Residue-level contacts at the interface:
Residue V61 in protein 2 contacts residue R15 in protein 1 (closest heavy-atom distance 3.1 Å).
Residue A74 in protein 2 contacts residue M8 in protein 1 (closest heavy-atom distance 3.5 Å).
Residue V57 in protein 2 interacts with residue V18 in protein 1 (closest heavy-atom distance 3.5 Å).
Residue I62 in protein 2 contacts residue R15 in protein 1 (closest heavy-atom distance 3.3 Å).
Residue F66 in protein 2 interacts with residue M8 in protein 1 (closest heavy-atom distance 3.2 Å).
Residue S46 in protein 2 contacts residue H20 in protein 1 (closest heavy-atom distance 3.1 Å).
Residue P79 in protein 2 interacts with residue L9 in protein 1 (closest heavy-atom distance 3.4 Å).
Residue A12 in protein 2 contacts residue L13 in protein 1 (closest heavy-atom distance 3.6 Å).
Residue A12 in protein 2 is in contact with residue Q10 in protein 1 (closest heavy-atom distance 2.8 Å).
Residue D71 in protein 2 interacts with residue R6 in protein 1 (closest heavy-atom distance 2.7 Å).
Residue I44 in protein 2 interacts with residue T19 in protein 1 (closest heavy-atom distance 3.6 Å).
Residue N88 in protein 2 is in contact with residue V16 in protein 1 (closest heavy-atom distance 3.3 Å).
Residue S65 in protein 2 is in contact with residue Q10 in protein 1 (closest heavy-atom distance 2.8 Å).
Residue I60 in protein 2 interacts with residue V16 in protein 1 (closest heavy-atom distance 3.6 Å).
Residue V67 in protein 2 is in contact with residue T7 in protein 1 (closest heavy-atom distance 3.5 Å).
Residue I45 in protein 2 interacts with residue K17 in protein 1 (closest heavy-atom distance 3.5 Å).
Residue M69 in protein 2 is in contact with residue I5 in protein 1 (closest heavy-atom distance 3.6 Å).
Residue A82 in protein 2 contacts residue H14 in protein 1 (closest heavy-atom distance 2.8 Å).
Residue I62 in protein 2 contacts residue L13 in protein 1 (closest heavy-atom distance 3.4 Å).
Residue V61 in protein 2 interacts with residue V16 in protein 1 (closest heavy-atom distance 2.9 Å).
Residue F66 in protein 2 is in contact with residue L9 in protein 1 (closest heavy-atom distance 3.5 Å).
Residue T68 in protein 2 contacts residue R6 in protein 1 (closest heavy-atom distance 3.0 Å).
Residue N48 in protein 2 contacts residue D22 in protein 1 (closest heavy-atom distance 3.4 Å).
Residue G13 in protein 2 interacts with residue Q10 in protein 1 (closest heavy-atom distance 3.3 Å).
Residue N80 in protein 2 interacts with residue G11 in protein 1 (closest heavy-atom distance 2.9 Å).
Residue P79 in protein 2 is in contact with residue Q10 in protein 1 (closest heavy-atom distance 3.4 Å).
Residue V47 in protein 2 is in contact with residue A21 in protein 1 (closest heavy-atom distance 3.2 Å).
Residue D59 in protein 2 interacts with residue V18 in protein 1 (closest heavy-atom distance 2.9 Å).
Residue V47 in protein 2 interacts with residue H20 in protein 1 (closest heavy-atom distance 2.9 Å).
Residue G58 in protein 2 interacts with residue V18 in protein 1 (closest heavy-atom distance 2.9 Å).
Residue I45 in protein 2 is in contact with residue T19 in protein 1 (closest heavy-atom distance 2.8 Å).
Residue V67 in protein 2 contacts residue M8 in protein 1 (closest heavy-atom distance 2.8 Å).
Residue S56 in protein 2 is in contact with residue V18 in protein 1 (closest heavy-atom distance 3.4 Å).
Residue F8 in protein 2 is in contact with residue L13 in protein 1 (closest heavy-atom distance 3.5 Å).
Residue I45 in protein 2 contacts residue V16 in protein 1 (closest heavy-atom distance 3.3 Å).
Residue N48 in protein 2 is in contact with residue Y25 in protein 1 (closest heavy-atom distance 3.5 Å).
Residue R43 in protein 2 is in contact with residue T19 in protein 1 (closest heavy-atom distance 3.6 Å).
Residue G49 in protein 2 contacts residue L23 in protein 1 (closest heavy-atom distance 3.3 Å).
Residue F84 in protein 2 interacts with residue H14 in protein 1 (closest heavy-atom distance 3.2 Å).
Residue V47 in protein 2 interacts with residue D22 in protein 1 (closest heavy-atom distance 3.0 Å).
Residue A64 in protein 2 interacts with residue G11 in protein 1 (closest heavy-atom distance 3.5 Å).
Residue F84 in protein 2 is in contact with residue R15 in protein 1 (closest heavy-atom distance 3.6 Å).
Residue A82 in protein 2 contacts residue K12 in protein 1 (closest heavy-atom distance 3.0 Å).
Residue M69 in protein 2 contacts residue R6 in protein 1 (closest heavy-atom distance 2.8 Å).
Residue I63 in protein 2 contacts residue L13 in protein 1 (closest heavy-atom distance 2.8 Å).
Residue N80 in protein 2 contacts residue K12 in protein 1 (closest heavy-atom distance 2.9 Å).
Residue V67 in protein 2 interacts with residue Q10 in protein 1 (closest heavy-atom distance 3.6 Å).
Residue T68 in protein 2 contacts residue I5 in protein 1 (closest heavy-atom distance 3.5 Å).
Residue I63 in protein 2 contacts residue K12 in protein 1 (closest heavy-atom distance 3.0 Å).
Residue W77 in protein 2 contacts residue L9 in protein 1 (closest heavy-atom distance 2.7 Å).
Residue I45 in protein 2 interacts with residue H20 in protein 1 (closest heavy-atom distance 3.3 Å).
Residue S65 in protein 2 interacts with residue G11 in protein 1 (closest heavy-atom distance 3.1 Å).
Residue D71 in protein 2 contacts residue M4 in protein 1 (closest heavy-atom distance 3.4 Å).
Residue G49 in protein 2 interacts with residue D22 in protein 1 (closest heavy-atom distance 2.9 Å).
Residue N88 in protein 2 contacts residue K17 in protein 1 (closest heavy-atom distance 2.8 Å).
Residue V81 in protein 2 contacts residue K12 in protein 1 (closest heavy-atom distance 3.5 Å).
Residue A12 in protein 2 interacts with residue G11 in protein 1 (closest heavy-atom distance 3.5 Å).
Residue D59 in protein 2 interacts with residue K17 in protein 1 (closest heavy-atom distance 3.4 Å).
Residue N88 in protein 2 is in contact with residue T19 in protein 1 (closest heavy-atom distance 3.5 Å).
Residue N80 in protein 2 contacts residue Q10 in protein 1 (closest heavy-atom distance 2.9 Å).

The following describes two proteins that form a bound complex.

Sequence of protein 1:
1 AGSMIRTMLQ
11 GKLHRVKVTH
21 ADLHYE

Sequence of protein 2:
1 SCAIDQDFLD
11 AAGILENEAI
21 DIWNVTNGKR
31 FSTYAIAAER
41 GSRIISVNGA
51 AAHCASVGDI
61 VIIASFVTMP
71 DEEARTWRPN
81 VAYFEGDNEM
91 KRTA